This data describes a binding interaction between two proteins.

Sequence of chain A:
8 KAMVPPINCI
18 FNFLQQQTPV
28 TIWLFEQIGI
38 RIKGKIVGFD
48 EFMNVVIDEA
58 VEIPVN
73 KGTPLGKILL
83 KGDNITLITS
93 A

Residue-level contacts at the interface:
Residue V15 in chain B interacts with residue E48 in chain A (closest heavy-atom distance 4.4 Å).
Residue R12 in chain B is in contact with residue E48 in chain A (closest heavy-atom distance 3.7 Å).
Residue Q11 in chain B contacts residue E48 in chain A (closest heavy-atom distance 3.7 Å).
Residue A8 in chain B interacts with residue E48 in chain A (closest heavy-atom distance 4.8 Å).

Sequence of chain B:
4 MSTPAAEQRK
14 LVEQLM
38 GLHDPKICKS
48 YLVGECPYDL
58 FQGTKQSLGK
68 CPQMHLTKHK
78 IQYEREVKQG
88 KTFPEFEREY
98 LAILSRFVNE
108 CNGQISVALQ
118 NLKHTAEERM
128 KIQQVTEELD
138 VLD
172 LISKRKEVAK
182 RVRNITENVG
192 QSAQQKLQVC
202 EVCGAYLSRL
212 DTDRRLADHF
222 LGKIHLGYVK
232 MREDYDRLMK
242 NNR